The following describes two proteins that form a bound complex.

Sequence of protein 2:
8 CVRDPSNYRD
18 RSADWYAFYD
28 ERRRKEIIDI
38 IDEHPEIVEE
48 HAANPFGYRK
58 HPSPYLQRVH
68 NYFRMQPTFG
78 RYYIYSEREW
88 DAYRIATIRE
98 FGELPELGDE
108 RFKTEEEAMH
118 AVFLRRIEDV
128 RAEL

Residue-level contacts at the interface:
Residue H429 in protein 1 is in contact with residue R96 in protein 2 (closest heavy-atom distance 3.2 Å).
Residue D409 in protein 1 contacts residue R71 in protein 2 (closest heavy-atom distance 3.4 Å).
Residue N422 in protein 1 interacts with residue Y82 in protein 2 (closest heavy-atom distance 3.3 Å).
Residue G416 in protein 1 contacts residue R71 in protein 2 (closest heavy-atom distance 2.7 Å).
Residue P152 in protein 1 interacts with residue D11 in protein 2 (closest heavy-atom distance 3.5 Å).
Residue H615 in protein 1 interacts with residue H58 in protein 2 (closest heavy-atom distance 3.6 Å).
Residue Y618 in protein 1 is in contact with residue R56 in protein 2 (closest heavy-atom distance 3.7 Å).
Residue G651 in protein 1 contacts residue Y55 in protein 2 (closest heavy-atom distance 2.6 Å).
Residue H429 in protein 1 is in contact with residue F98 in protein 2 (closest heavy-atom distance 3.3 Å).
Residue Q412 in protein 1 is in contact with residue R71 in protein 2 (closest heavy-atom distance 3.4 Å).
Residue H680 in protein 1 interacts with residue H58 in protein 2 (closest heavy-atom distance 3.2 Å).
Residue V682 in protein 1 interacts with residue Q64 in protein 2 (closest heavy-atom distance 3.5 Å).
Residue L421 in protein 1 is in contact with residue Y80 in protein 2 (closest heavy-atom distance 3.6 Å).
Residue H615 in protein 1 interacts with residue G54 in protein 2 (closest heavy-atom distance 3.1 Å).
Residue N47 in protein 1 contacts residue W87 in protein 2 (closest heavy-atom distance 3.3 Å).
Residue S681 in protein 1 is in contact with residue H58 in protein 2 (closest heavy-atom distance 3.7 Å).
Residue A413 in protein 1 interacts with residue R71 in protein 2 (closest heavy-atom distance 3.6 Å).
Residue D409 in protein 1 interacts with residue Q73 in protein 2 (closest heavy-atom distance 3.4 Å).
Residue D194 in protein 1 interacts with residue R10 in protein 2 (closest heavy-atom distance 3.3 Å).
Residue E423 in protein 1 interacts with residue Y82 in protein 2 (closest heavy-atom distance 3.5 Å).
Residue L153 in protein 1 interacts with residue P12 in protein 2 (closest heavy-atom distance 3.6 Å).
Residue T418 in protein 1 is in contact with residue M116 in protein 2 (closest heavy-atom distance 3.3 Å).
Residue L421 in protein 1 contacts residue S83 in protein 2 (closest heavy-atom distance 3.0 Å).
Residue A408 in protein 1 interacts with residue T75 in protein 2 (closest heavy-atom distance 3.3 Å).
Residue V420 in protein 1 is in contact with residue I81 in protein 2 (closest heavy-atom distance 3.4 Å).
Residue L421 in protein 1 contacts residue I81 in protein 2 (closest heavy-atom distance 3.0 Å).
Residue H406 in protein 1 is in contact with residue Y80 in protein 2 (closest heavy-atom distance 3.7 Å).
Residue F154 in protein 1 is in contact with residue V9 in protein 2 (closest heavy-atom distance 3.6 Å).
Residue M1 in protein 1 contacts residue L104 in protein 2 (closest heavy-atom distance 3.7 Å).
Residue H429 in protein 1 is in contact with residue E100 in protein 2 (closest heavy-atom distance 3.4 Å).
Residue S616 in protein 1 interacts with residue R56 in protein 2 (closest heavy-atom distance 2.8 Å).
Residue K430 in protein 1 contacts residue G99 in protein 2 (closest heavy-atom distance 3.6 Å).
Residue H417 in protein 1 is in contact with residue M116 in protein 2 (closest heavy-atom distance 3.6 Å).
Residue D409 in protein 1 is in contact with residue P74 in protein 2 (closest heavy-atom distance 3.3 Å).
Residue D194 in protein 1 is in contact with residue C8 in protein 2 (closest heavy-atom distance 3.4 Å).
Residue R466 in protein 1 is in contact with residue E86 in protein 2 (closest heavy-atom distance 3.5 Å).
Residue H615 in protein 1 interacts with residue F53 in protein 2 (closest heavy-atom distance 3.3 Å).
Residue Q412 in protein 1 contacts residue R78 in protein 2 (closest heavy-atom distance 3.0 Å).
Residue T418 in protein 1 is in contact with residue Y80 in protein 2 (closest heavy-atom distance 3.7 Å).
Residue D645 in protein 1 is in contact with residue R56 in protein 2 (closest heavy-atom distance 3.0 Å).
Residue K430 in protein 1 is in contact with residue L101 in protein 2 (closest heavy-atom distance 3.7 Å).
Residue F154 in protein 1 contacts residue P12 in protein 2 (closest heavy-atom distance 3.5 Å).
Residue D409 in protein 1 is in contact with residue T75 in protein 2 (closest heavy-atom distance 3.0 Å).
Residue L421 in protein 1 contacts residue Y82 in protein 2 (closest heavy-atom distance 3.7 Å).
Residue P419 in protein 1 interacts with residue I81 in protein 2 (closest heavy-atom distance 3.2 Å).
Residue V420 in protein 1 interacts with residue E112 in protein 2 (closest heavy-atom distance 3.5 Å).
Residue H429 in protein 1 contacts residue G99 in protein 2 (closest heavy-atom distance 3.2 Å).
Residue Q412 in protein 1 interacts with residue Y79 in protein 2 (closest heavy-atom distance 3.0 Å).
Residue V426 in protein 1 is in contact with residue Y82 in protein 2 (closest heavy-atom distance 3.6 Å).
Residue S46 in protein 1 is in contact with residue E86 in protein 2 (closest heavy-atom distance 2.9 Å).
Residue Q412 in protein 1 is in contact with residue R123 in protein 2 (closest heavy-atom distance 2.7 Å).
Residue H429 in protein 1 contacts residue E97 in protein 2 (closest heavy-atom distance 2.7 Å).
Residue D409 in protein 1 is in contact with residue M72 in protein 2 (closest heavy-atom distance 3.6 Å).
Residue P48 in protein 1 is in contact with residue W87 in protein 2 (closest heavy-atom distance 3.5 Å).
Residue D614 in protein 1 is in contact with residue F53 in protein 2 (closest heavy-atom distance 3.6 Å).
Residue M405 in protein 1 contacts residue I95 in protein 2 (closest heavy-atom distance 3.6 Å).
Residue D409 in protein 1 contacts residue R78 in protein 2 (closest heavy-atom distance 2.8 Å).
Residue D194 in protein 1 is in contact with residue V9 in protein 2 (closest heavy-atom distance 2.6 Å).
Residue L193 in protein 1 interacts with residue V9 in protein 2 (closest heavy-atom distance 3.5 Å).
Residue P192 in protein 1 interacts with residue V9 in protein 2 (closest heavy-atom distance 3.0 Å).

Sequence of protein 1:
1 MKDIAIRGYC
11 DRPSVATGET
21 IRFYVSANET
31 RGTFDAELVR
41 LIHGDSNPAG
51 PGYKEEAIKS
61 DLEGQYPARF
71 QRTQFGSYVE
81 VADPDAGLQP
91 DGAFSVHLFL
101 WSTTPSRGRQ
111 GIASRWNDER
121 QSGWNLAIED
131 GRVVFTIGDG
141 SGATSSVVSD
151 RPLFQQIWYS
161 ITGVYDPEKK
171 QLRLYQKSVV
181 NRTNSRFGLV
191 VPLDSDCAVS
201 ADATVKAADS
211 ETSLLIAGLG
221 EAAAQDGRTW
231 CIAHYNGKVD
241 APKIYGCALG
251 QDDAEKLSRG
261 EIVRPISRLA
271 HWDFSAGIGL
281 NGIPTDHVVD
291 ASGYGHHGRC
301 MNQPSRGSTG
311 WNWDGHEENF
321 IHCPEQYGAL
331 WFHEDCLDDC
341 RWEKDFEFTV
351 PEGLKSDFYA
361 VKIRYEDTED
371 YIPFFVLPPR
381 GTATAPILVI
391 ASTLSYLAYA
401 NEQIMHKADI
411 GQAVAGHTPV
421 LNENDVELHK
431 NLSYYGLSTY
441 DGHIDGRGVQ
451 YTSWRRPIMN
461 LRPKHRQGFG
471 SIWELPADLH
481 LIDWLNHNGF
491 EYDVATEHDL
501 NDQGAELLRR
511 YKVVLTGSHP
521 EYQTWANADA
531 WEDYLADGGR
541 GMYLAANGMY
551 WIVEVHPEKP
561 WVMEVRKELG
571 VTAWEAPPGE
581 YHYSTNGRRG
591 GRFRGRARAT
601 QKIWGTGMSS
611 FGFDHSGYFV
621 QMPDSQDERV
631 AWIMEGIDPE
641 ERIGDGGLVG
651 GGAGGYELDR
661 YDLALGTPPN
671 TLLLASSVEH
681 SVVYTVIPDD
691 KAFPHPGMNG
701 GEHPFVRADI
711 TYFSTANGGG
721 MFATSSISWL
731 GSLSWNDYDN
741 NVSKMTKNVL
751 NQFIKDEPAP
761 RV